Sequence of the first protein:
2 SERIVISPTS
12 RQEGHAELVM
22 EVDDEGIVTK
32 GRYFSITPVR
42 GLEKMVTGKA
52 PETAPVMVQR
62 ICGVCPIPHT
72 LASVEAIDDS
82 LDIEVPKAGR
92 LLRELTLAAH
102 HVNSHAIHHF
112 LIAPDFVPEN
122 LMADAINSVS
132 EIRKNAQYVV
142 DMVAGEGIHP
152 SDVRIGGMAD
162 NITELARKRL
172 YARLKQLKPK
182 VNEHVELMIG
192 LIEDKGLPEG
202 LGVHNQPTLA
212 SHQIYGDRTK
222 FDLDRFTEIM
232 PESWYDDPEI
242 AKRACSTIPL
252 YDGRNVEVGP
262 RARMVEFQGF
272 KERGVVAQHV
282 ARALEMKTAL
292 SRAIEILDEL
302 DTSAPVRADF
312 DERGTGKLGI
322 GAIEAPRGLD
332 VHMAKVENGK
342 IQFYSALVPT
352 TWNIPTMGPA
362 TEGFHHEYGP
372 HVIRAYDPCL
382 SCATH

Residue-level contacts at the interface:
Residue R314 in the first protein interacts with residue F311 in the second protein (closest heavy-atom distance 2.7 Å).
Residue D312 in the first protein interacts with residue E313 in the second protein (closest heavy-atom distance 4.6 Å).
Residue D310 in the first protein contacts residue R314 in the second protein (closest heavy-atom distance 2.9 Å).
Residue E313 in the first protein contacts residue R314 in the second protein (closest heavy-atom distance 3.3 Å).
Residue R314 in the first protein interacts with residue D312 in the second protein (closest heavy-atom distance 3.4 Å).
Residue R314 in the first protein interacts with residue E313 in the second protein (closest heavy-atom distance 3.3 Å).
Residue R314 in the first protein is in contact with residue D310 in the second protein (closest heavy-atom distance 2.9 Å).
Residue E313 in the first protein contacts residue E313 in the second protein (closest heavy-atom distance 3.4 Å).
Residue D312 in the first protein contacts residue D312 in the second protein (closest heavy-atom distance 2.4 Å).
Residue F311 in the first protein interacts with residue R314 in the second protein (closest heavy-atom distance 2.7 Å).
Residue D312 in the first protein is in contact with residue R314 in the second protein (closest heavy-atom distance 3.4 Å).
Residue E313 in the first protein interacts with residue D312 in the second protein (closest heavy-atom distance 4.6 Å).

Sequence of the second protein:
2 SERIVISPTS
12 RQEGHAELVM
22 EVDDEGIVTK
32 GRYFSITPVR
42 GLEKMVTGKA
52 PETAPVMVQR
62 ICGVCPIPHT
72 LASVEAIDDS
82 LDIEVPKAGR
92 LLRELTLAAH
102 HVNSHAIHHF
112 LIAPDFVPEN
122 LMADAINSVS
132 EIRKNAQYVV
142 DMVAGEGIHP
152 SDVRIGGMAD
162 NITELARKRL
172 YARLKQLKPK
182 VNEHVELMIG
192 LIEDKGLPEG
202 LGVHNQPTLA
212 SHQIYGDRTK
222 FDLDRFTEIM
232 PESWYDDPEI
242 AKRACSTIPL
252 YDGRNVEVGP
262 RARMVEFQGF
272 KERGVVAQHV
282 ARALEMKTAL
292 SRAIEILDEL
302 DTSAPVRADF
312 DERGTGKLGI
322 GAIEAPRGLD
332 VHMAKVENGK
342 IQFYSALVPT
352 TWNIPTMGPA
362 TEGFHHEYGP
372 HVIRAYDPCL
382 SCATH

These two protein chains interact to form a complex.